Sequence of the second protein:
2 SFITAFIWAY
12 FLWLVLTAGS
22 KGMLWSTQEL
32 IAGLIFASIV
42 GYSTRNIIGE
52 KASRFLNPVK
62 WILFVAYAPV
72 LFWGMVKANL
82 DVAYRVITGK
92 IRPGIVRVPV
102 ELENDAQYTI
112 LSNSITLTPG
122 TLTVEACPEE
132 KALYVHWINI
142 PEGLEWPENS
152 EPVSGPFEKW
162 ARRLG

Sequence of the first protein:
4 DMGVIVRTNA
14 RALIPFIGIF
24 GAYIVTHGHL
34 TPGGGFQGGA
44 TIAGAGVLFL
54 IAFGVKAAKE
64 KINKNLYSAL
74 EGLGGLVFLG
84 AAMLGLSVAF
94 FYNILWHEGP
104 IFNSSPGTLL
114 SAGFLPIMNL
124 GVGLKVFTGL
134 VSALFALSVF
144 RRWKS

Residue-level contacts at the interface:
Residue N114 in the second protein is in contact with residue I8 in the first protein (closest heavy-atom distance 3.7 Å).
Residue W9 in the second protein interacts with residue A15 in the first protein (closest heavy-atom distance 3.8 Å).
Residue I49 in the second protein contacts residue P18 in the first protein (closest heavy-atom distance 4.9 Å).
Residue I48 in the second protein interacts with residue F52 in the first protein (closest heavy-atom distance 4.2 Å).
Residue W14 in the second protein contacts residue A25 in the first protein (closest heavy-atom distance 4.6 Å).
Residue W14 in the second protein is in contact with residue I22 in the first protein (closest heavy-atom distance 4.0 Å).
Residue D106 in the second protein contacts residue V7 in the first protein (closest heavy-atom distance 3.3 Å).
Residue F37 in the second protein is in contact with residue L123 in the first protein (closest heavy-atom distance 4.4 Å).
Residue Y109 in the second protein contacts residue V7 in the first protein (closest heavy-atom distance 5.0 Å).
Residue N47 in the second protein is in contact with residue K64 in the first protein (closest heavy-atom distance 4.1 Å).
Residue F37 in the second protein contacts residue T29 in the first protein (closest heavy-atom distance 3.1 Å).
Residue V41 in the second protein interacts with residue P18 in the first protein (closest heavy-atom distance 4.7 Å).
Residue T18 in the second protein interacts with residue Y26 in the first protein (closest heavy-atom distance 3.6 Å).
Residue Q29 in the second protein interacts with residue L113 in the first protein (closest heavy-atom distance 3.4 Å).
Residue W14 in the second protein contacts residue Y26 in the first protein (closest heavy-atom distance 4.0 Å).
Residue I49 in the second protein interacts with residue R14 in the first protein (closest heavy-atom distance 4.1 Å).
Residue T45 in the second protein is in contact with residue P18 in the first protein (closest heavy-atom distance 4.2 Å).
Residue F37 in the second protein contacts residue A25 in the first protein (closest heavy-atom distance 4.7 Å).
Residue F37 in the second protein contacts residue I22 in the first protein (closest heavy-atom distance 4.7 Å).
Residue A107 in the second protein contacts residue T11 in the first protein (closest heavy-atom distance 5.0 Å).
Residue D106 in the second protein interacts with residue R10 in the first protein (closest heavy-atom distance 4.7 Å).
Residue E30 in the second protein interacts with residue H30 in the first protein (closest heavy-atom distance 3.1 Å).
Residue I48 in the second protein interacts with residue F56 in the first protein (closest heavy-atom distance 3.7 Å).
Residue L17 in the second protein interacts with residue F23 in the first protein (closest heavy-atom distance 3.7 Å).
Residue I48 in the second protein is in contact with residue K64 in the first protein (closest heavy-atom distance 4.8 Å).
Residue L17 in the second protein is in contact with residue Y26 in the first protein (closest heavy-atom distance 3.8 Å).
Residue A38 in the second protein is in contact with residue I22 in the first protein (closest heavy-atom distance 4.2 Å).
Residue W9 in the second protein is in contact with residue F19 in the first protein (closest heavy-atom distance 4.7 Å).
Residue T18 in the second protein contacts residue H30 in the first protein (closest heavy-atom distance 4.0 Å).
Residue W9 in the second protein interacts with residue P18 in the first protein (closest heavy-atom distance 4.0 Å).
Residue Q29 in the second protein contacts residue L112 in the first protein (closest heavy-atom distance 4.4 Å).
Residue I48 in the second protein is in contact with residue I17 in the first protein (closest heavy-atom distance 3.9 Å).
Residue T45 in the second protein is in contact with residue I17 in the first protein (closest heavy-atom distance 4.4 Å).
Residue I48 in the second protein contacts residue R14 in the first protein (closest heavy-atom distance 3.2 Å).
Residue L13 in the second protein contacts residue I22 in the first protein (closest heavy-atom distance 4.1 Å).
Residue T110 in the second protein is in contact with residue I8 in the first protein (closest heavy-atom distance 3.6 Å).
Residue N114 in the second protein is in contact with residue N12 in the first protein (closest heavy-atom distance 4.2 Å).
Residue W14 in the second protein interacts with residue H30 in the first protein (closest heavy-atom distance 4.7 Å).
Residue T110 in the second protein contacts residue T11 in the first protein (closest heavy-atom distance 3.2 Å).
Residue A127 in the second protein contacts residue V7 in the first protein (closest heavy-atom distance 4.2 Å).
Residue W14 in the second protein contacts residue T29 in the first protein (closest heavy-atom distance 4.4 Å).
Residue P129 in the second protein is in contact with residue V7 in the first protein (closest heavy-atom distance 4.3 Å).
Residue Q29 in the second protein interacts with residue T111 in the first protein (closest heavy-atom distance 4.7 Å).
Residue V41 in the second protein contacts residue A25 in the first protein (closest heavy-atom distance 4.9 Å).
Residue V41 in the second protein interacts with residue G21 in the first protein (closest heavy-atom distance 4.3 Å).
Residue S113 in the second protein interacts with residue I8 in the first protein (closest heavy-atom distance 4.7 Å).
Residue L13 in the second protein interacts with residue F19 in the first protein (closest heavy-atom distance 3.5 Å).
Residue A10 in the second protein interacts with residue I22 in the first protein (closest heavy-atom distance 3.8 Å).
Residue D106 in the second protein is in contact with residue T11 in the first protein (closest heavy-atom distance 3.5 Å).
Residue V41 in the second protein is in contact with residue I22 in the first protein (closest heavy-atom distance 4.3 Å).

The following describes two proteins that form a bound complex.